The following describes two proteins that form a bound complex.

Sequence of chain A:
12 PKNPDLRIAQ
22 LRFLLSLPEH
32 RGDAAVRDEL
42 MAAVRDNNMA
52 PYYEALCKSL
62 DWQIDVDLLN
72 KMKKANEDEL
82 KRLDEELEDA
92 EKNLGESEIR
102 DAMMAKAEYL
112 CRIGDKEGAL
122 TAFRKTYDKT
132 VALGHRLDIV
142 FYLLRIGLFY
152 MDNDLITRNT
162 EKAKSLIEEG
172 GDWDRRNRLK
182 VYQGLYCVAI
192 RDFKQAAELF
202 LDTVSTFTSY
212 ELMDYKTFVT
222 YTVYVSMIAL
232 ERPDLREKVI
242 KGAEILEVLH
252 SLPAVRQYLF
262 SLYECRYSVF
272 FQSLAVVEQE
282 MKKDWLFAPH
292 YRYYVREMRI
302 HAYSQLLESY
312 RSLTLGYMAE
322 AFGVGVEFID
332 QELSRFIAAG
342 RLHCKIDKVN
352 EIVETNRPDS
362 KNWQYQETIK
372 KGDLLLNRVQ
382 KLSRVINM

Contacts between the two chains:
Residue A190 in chain A interacts with residue H63 in chain B (closest heavy-atom distance 3.0 Å).
Residue H291 in chain A contacts residue Q55 in chain B (closest heavy-atom distance 3.2 Å).
Residue D193 in chain A is in contact with residue E59 in chain B (closest heavy-atom distance 3.1 Å).
Residue L186 in chain A contacts residue H63 in chain B (closest heavy-atom distance 3.0 Å).
Residue R297 in chain A is in contact with residue N47 in chain B (closest heavy-atom distance 3.3 Å).
Residue D203 in chain A contacts residue S70 in chain B (closest heavy-atom distance 3.1 Å).
Residue R297 in chain A contacts residue D51 in chain B (closest heavy-atom distance 3.1 Å).
Residue Y222 in chain A is in contact with residue K62 in chain B (closest heavy-atom distance 3.3 Å).
Residue H291 in chain A contacts residue S53 in chain B (closest heavy-atom distance 3.3 Å).
Residue H291 in chain A contacts residue N54 in chain B (closest heavy-atom distance 3.0 Å).
Residue L186 in chain A contacts residue G64 in chain B (closest heavy-atom distance 2.6 Å).
Residue C188 in chain A contacts residue H63 in chain B (closest heavy-atom distance 2.6 Å).
Residue Y292 in chain A interacts with residue F52 in chain B (closest heavy-atom distance 3.1 Å).
Residue Y187 in chain A contacts residue H63 in chain B (closest heavy-atom distance 3.1 Å).
Residue Q184 in chain A interacts with residue G64 in chain B (closest heavy-atom distance 2.3 Å).
Residue V205 in chain A contacts residue T69 in chain B (closest heavy-atom distance 2.9 Å).
Residue E279 in chain A is in contact with residue N54 in chain B (closest heavy-atom distance 2.5 Å).
Residue P290 in chain A interacts with residue R57 in chain B (closest heavy-atom distance 3.3 Å).
Residue K181 in chain A is in contact with residue Y65 in chain B (closest heavy-atom distance 3.2 Å).
Residue K181 in chain A contacts residue M67 in chain B (closest heavy-atom distance 3.3 Å).
Residue L213 in chain A contacts residue E68 in chain B (closest heavy-atom distance 3.3 Å).
Residue Y292 in chain A contacts residue D51 in chain B (closest heavy-atom distance 3.0 Å).
Residue Q184 in chain A contacts residue H63 in chain B (closest heavy-atom distance 3.1 Å).
Residue Y292 in chain A is in contact with residue Q55 in chain B (closest heavy-atom distance 3.2 Å).
Residue V182 in chain A contacts residue G64 in chain B (closest heavy-atom distance 3.0 Å).
Residue L186 in chain A interacts with residue E61 in chain B (closest heavy-atom distance 3.0 Å).
Residue F288 in chain A interacts with residue R57 in chain B (closest heavy-atom distance 3.1 Å).
Residue V189 in chain A contacts residue K62 in chain B (closest heavy-atom distance 3.1 Å).
Residue E298 in chain A contacts residue D51 in chain B (closest heavy-atom distance 2.8 Å).
Residue F201 in chain A interacts with residue K66 in chain B (closest heavy-atom distance 3.2 Å).
Residue G185 in chain A contacts residue Y65 in chain B (closest heavy-atom distance 2.9 Å).
Residue W174 in chain A interacts with residue E68 in chain B (closest heavy-atom distance 3.2 Å).
Residue Y183 in chain A contacts residue G64 in chain B (closest heavy-atom distance 2.3 Å).
Residue R177 in chain A contacts residue M67 in chain B (closest heavy-atom distance 2.9 Å).
Residue A289 in chain A is in contact with residue R57 in chain B (closest heavy-atom distance 2.4 Å).
Residue Y295 in chain A interacts with residue Q55 in chain B (closest heavy-atom distance 3.2 Å).
Residue L180 in chain A contacts residue M67 in chain B (closest heavy-atom distance 3.0 Å).
Residue G185 in chain A is in contact with residue K62 in chain B (closest heavy-atom distance 3.1 Å).
Residue Y187 in chain A interacts with residue G64 in chain B (closest heavy-atom distance 2.8 Å).
Residue Y295 in chain A is in contact with residue N54 in chain B (closest heavy-atom distance 3.1 Å).
Residue H291 in chain A contacts residue R57 in chain B (closest heavy-atom distance 2.9 Å).
Residue H291 in chain A interacts with residue L56 in chain B (closest heavy-atom distance 2.5 Å).
Residue K181 in chain A contacts residue T69 in chain B (closest heavy-atom distance 3.2 Å).
Residue T223 in chain A contacts residue K66 in chain B (closest heavy-atom distance 2.8 Å).
Residue N178 in chain A contacts residue E68 in chain B (closest heavy-atom distance 2.9 Å).
Residue Q184 in chain A interacts with residue K66 in chain B (closest heavy-atom distance 2.9 Å).
Residue L287 in chain A contacts residue R57 in chain B (closest heavy-atom distance 3.1 Å).
Residue R293 in chain A contacts residue F52 in chain B (closest heavy-atom distance 3.1 Å).
Residue Y292 in chain A interacts with residue N54 in chain B (closest heavy-atom distance 2.9 Å).
Residue R177 in chain A interacts with residue E68 in chain B (closest heavy-atom distance 3.1 Å).
Residue P290 in chain A interacts with residue L56 in chain B (closest heavy-atom distance 2.8 Å).
Residue S206 in chain A is in contact with residue T69 in chain B (closest heavy-atom distance 3.1 Å).
Residue A190 in chain A is in contact with residue E59 in chain B (closest heavy-atom distance 2.8 Å).
Residue G185 in chain A contacts residue G64 in chain B (closest heavy-atom distance 2.8 Å).
Residue A190 in chain A is in contact with residue L60 in chain B (closest heavy-atom distance 3.2 Å).
Residue L186 in chain A contacts residue Y65 in chain B (closest heavy-atom distance 2.9 Å).
Residue A340 in chain A contacts residue N47 in chain B (closest heavy-atom distance 2.4 Å).
Residue G185 in chain A is in contact with residue H63 in chain B (closest heavy-atom distance 3.0 Å).
Residue Y292 in chain A is in contact with residue S53 in chain B (closest heavy-atom distance 2.9 Å).
Residue V189 in chain A interacts with residue H63 in chain B (closest heavy-atom distance 2.8 Å).

Sequence of chain B:
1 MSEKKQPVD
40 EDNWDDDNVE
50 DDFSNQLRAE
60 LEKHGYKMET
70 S